Sequence of protein 2:
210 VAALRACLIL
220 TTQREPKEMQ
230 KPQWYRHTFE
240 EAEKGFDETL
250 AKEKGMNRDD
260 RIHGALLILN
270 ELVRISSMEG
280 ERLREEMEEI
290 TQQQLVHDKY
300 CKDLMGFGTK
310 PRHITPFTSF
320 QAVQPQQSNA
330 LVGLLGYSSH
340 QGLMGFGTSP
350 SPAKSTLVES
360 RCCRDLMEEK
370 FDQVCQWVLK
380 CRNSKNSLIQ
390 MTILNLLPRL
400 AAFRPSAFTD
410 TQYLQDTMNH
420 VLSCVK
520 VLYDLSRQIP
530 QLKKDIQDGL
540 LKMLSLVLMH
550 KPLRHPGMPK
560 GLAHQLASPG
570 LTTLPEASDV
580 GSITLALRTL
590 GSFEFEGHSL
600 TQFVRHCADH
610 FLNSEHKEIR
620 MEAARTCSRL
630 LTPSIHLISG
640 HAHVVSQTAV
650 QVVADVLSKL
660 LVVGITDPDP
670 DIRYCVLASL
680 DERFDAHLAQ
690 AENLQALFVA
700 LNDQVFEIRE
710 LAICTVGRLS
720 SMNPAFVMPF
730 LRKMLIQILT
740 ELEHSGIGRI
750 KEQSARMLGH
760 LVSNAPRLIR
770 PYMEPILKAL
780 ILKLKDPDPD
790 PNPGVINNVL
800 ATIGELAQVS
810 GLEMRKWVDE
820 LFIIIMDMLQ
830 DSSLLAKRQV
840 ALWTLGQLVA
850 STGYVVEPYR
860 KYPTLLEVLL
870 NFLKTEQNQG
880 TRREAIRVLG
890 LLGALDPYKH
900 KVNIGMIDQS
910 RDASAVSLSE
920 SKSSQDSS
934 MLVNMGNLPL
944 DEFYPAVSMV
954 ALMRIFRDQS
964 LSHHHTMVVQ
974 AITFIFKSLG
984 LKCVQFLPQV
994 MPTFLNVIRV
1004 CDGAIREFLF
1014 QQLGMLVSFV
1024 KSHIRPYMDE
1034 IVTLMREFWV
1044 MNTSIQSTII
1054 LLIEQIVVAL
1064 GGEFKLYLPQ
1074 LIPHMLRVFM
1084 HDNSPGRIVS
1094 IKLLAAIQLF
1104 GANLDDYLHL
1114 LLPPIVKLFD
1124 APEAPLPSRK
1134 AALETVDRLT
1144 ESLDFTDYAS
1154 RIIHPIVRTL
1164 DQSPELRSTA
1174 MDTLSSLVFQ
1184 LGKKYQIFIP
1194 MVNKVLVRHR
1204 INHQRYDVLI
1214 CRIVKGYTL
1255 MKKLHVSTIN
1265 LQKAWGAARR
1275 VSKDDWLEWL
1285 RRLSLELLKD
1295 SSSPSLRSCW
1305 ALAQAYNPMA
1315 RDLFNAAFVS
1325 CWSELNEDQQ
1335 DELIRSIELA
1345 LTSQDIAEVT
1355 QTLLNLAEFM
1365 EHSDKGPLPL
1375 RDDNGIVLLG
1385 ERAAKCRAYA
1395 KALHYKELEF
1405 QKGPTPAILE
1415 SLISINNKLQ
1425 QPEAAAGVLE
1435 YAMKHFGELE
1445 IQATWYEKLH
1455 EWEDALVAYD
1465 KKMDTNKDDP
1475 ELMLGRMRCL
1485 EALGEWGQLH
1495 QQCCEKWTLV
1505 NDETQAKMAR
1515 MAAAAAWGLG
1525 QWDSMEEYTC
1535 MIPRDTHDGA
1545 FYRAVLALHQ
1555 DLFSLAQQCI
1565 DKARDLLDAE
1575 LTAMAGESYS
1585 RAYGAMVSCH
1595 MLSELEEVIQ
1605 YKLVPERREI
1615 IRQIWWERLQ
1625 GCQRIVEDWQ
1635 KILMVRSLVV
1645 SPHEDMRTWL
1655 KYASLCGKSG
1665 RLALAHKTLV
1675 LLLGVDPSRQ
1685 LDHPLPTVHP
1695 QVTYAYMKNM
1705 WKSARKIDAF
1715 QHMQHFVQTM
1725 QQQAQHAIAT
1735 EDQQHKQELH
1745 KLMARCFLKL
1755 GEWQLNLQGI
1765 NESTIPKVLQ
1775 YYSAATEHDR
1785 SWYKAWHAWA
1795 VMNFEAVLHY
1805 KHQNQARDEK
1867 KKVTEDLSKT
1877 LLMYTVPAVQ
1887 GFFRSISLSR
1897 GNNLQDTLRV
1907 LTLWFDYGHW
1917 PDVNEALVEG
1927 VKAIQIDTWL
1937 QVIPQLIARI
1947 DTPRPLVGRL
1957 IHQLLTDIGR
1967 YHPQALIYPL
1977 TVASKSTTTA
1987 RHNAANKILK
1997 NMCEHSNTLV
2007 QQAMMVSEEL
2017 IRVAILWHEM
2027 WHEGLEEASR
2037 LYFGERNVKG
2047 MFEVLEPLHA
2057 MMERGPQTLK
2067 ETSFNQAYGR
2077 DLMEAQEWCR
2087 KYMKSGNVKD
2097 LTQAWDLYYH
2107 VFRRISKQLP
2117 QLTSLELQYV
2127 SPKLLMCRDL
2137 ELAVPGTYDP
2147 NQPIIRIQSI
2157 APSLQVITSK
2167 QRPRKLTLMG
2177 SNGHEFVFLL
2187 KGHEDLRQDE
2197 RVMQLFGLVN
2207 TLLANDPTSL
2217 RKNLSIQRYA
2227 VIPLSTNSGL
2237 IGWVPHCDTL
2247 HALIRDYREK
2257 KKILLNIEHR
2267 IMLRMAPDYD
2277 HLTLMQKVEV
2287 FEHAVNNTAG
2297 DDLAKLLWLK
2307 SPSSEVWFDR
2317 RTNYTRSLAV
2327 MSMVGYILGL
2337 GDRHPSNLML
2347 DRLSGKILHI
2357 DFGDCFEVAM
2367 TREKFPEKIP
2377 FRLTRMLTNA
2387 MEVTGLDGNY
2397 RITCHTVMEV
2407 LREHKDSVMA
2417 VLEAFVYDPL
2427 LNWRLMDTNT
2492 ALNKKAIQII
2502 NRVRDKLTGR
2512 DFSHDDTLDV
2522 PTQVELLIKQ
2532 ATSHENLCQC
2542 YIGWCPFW

Contacts between the two chains:
Residue I1075 in protein 2 interacts with residue E773 in protein 1 (closest heavy-atom distance 3.6 Å).
Residue Y771 in protein 2 contacts residue L1113 in protein 1 (closest heavy-atom distance 3.4 Å).
Residue H1112 in protein 2 is in contact with residue L767 in protein 1 (closest heavy-atom distance 3.3 Å).
Residue F1082 in protein 2 contacts residue I775 in protein 1 (closest heavy-atom distance 4.3 Å).
Residue M1194 in protein 2 contacts residue A699 in protein 1 (closest heavy-atom distance 3.5 Å).
Residue H1157 in protein 2 contacts residue F705 in protein 1 (closest heavy-atom distance 3.6 Å).
Residue F725 in protein 2 is in contact with residue I1190 in protein 1 (closest heavy-atom distance 3.5 Å).
Residue T1149 in protein 2 contacts residue R731 in protein 1 (closest heavy-atom distance 2.5 Å).
Residue R731 in protein 2 interacts with residue D1150 in protein 1 (closest heavy-atom distance 2.1 Å).
Residue K732 in protein 2 interacts with residue S1153 in protein 1 (closest heavy-atom distance 3.2 Å).
Residue L1113 in protein 2 is in contact with residue Y771 in protein 1 (closest heavy-atom distance 3.3 Å).
Residue V698 in protein 2 interacts with residue F1191 in protein 1 (closest heavy-atom distance 3.4 Å).
Residue A699 in protein 2 is in contact with residue M1194 in protein 1 (closest heavy-atom distance 3.5 Å).
Residue F705 in protein 2 interacts with residue H1157 in protein 1 (closest heavy-atom distance 3.6 Å).
Residue A1152 in protein 2 contacts residue R731 in protein 1 (closest heavy-atom distance 4.3 Å).
Residue M1083 in protein 2 contacts residue I775 in protein 1 (closest heavy-atom distance 3.8 Å).
Residue D1150 in protein 2 is in contact with residue R731 in protein 1 (closest heavy-atom distance 2.1 Å).
Residue L1113 in protein 2 interacts with residue P774 in protein 1 (closest heavy-atom distance 3.4 Å).
Residue V698 in protein 2 is in contact with residue I1156 in protein 1 (closest heavy-atom distance 4.1 Å).
Residue R1154 in protein 2 contacts residue M733 in protein 1 (closest heavy-atom distance 3.2 Å).
Residue Y771 in protein 2 interacts with residue H1112 in protein 1 (closest heavy-atom distance 2.9 Å).
Residue K732 in protein 2 interacts with residue R1154 in protein 1 (closest heavy-atom distance 2.9 Å).
Residue L734 in protein 2 interacts with residue S1153 in protein 1 (closest heavy-atom distance 4.3 Å).
Residue R731 in protein 2 contacts residue A1152 in protein 1 (closest heavy-atom distance 4.3 Å).
Residue P774 in protein 2 contacts residue L1079 in protein 1 (closest heavy-atom distance 3.3 Å).
Residue R1154 in protein 2 contacts residue L734 in protein 1 (closest heavy-atom distance 3.6 Å).
Residue P728 in protein 2 contacts residue A1152 in protein 1 (closest heavy-atom distance 4.5 Å).
Residue I775 in protein 2 interacts with residue M1083 in protein 1 (closest heavy-atom distance 3.9 Å).
Residue R731 in protein 2 contacts residue T1149 in protein 1 (closest heavy-atom distance 2.5 Å).
Residue H1157 in protein 2 contacts residue L734 in protein 1 (closest heavy-atom distance 3.6 Å).
Residue I775 in protein 2 is in contact with residue L1079 in protein 1 (closest heavy-atom distance 3.0 Å).
Residue R731 in protein 2 is in contact with residue Y1151 in protein 1 (closest heavy-atom distance 4.1 Å).
Residue V1160 in protein 2 interacts with residue L700 in protein 1 (closest heavy-atom distance 4.4 Å).
Residue A1152 in protein 2 interacts with residue P728 in protein 1 (closest heavy-atom distance 4.4 Å).
Residue E773 in protein 2 contacts residue I1075 in protein 1 (closest heavy-atom distance 3.7 Å).
Residue L700 in protein 2 interacts with residue V1160 in protein 1 (closest heavy-atom distance 4.4 Å).
Residue P774 in protein 2 contacts residue L1113 in protein 1 (closest heavy-atom distance 3.4 Å).
Residue L1113 in protein 2 contacts residue L779 in protein 1 (closest heavy-atom distance 4.2 Å).
Residue S1153 in protein 2 contacts residue L734 in protein 1 (closest heavy-atom distance 4.3 Å).
Residue Y1151 in protein 2 contacts residue R731 in protein 1 (closest heavy-atom distance 4.1 Å).
Residue L1079 in protein 2 is in contact with residue I775 in protein 1 (closest heavy-atom distance 3.0 Å).
Residue Y771 in protein 2 interacts with residue Y1151 in protein 1 (closest heavy-atom distance 4.2 Å).
Residue L734 in protein 2 is in contact with residue H1157 in protein 1 (closest heavy-atom distance 3.7 Å).
Residue L1079 in protein 2 interacts with residue P774 in protein 1 (closest heavy-atom distance 3.3 Å).
Residue F1191 in protein 2 interacts with residue V698 in protein 1 (closest heavy-atom distance 3.4 Å).
Residue R1080 in protein 2 is in contact with residue I775 in protein 1 (closest heavy-atom distance 3.9 Å).
Residue R1154 in protein 2 interacts with residue K732 in protein 1 (closest heavy-atom distance 2.8 Å).
Residue E773 in protein 2 interacts with residue L1079 in protein 1 (closest heavy-atom distance 3.7 Å).
Residue I1156 in protein 2 interacts with residue V698 in protein 1 (closest heavy-atom distance 4.1 Å).
Residue L767 in protein 2 interacts with residue H1112 in protein 1 (closest heavy-atom distance 3.4 Å).
Residue L734 in protein 2 is in contact with residue R1154 in protein 1 (closest heavy-atom distance 3.5 Å).
Residue L779 in protein 2 is in contact with residue L1113 in protein 1 (closest heavy-atom distance 4.2 Å).
Residue H1112 in protein 2 interacts with residue Y771 in protein 1 (closest heavy-atom distance 2.9 Å).
Residue S1153 in protein 2 contacts residue K732 in protein 1 (closest heavy-atom distance 3.1 Å).
Residue I1190 in protein 2 interacts with residue F725 in protein 1 (closest heavy-atom distance 3.5 Å).
Residue Y1151 in protein 2 interacts with residue Y771 in protein 1 (closest heavy-atom distance 4.2 Å).
Residue M733 in protein 2 interacts with residue R1154 in protein 1 (closest heavy-atom distance 3.2 Å).
Residue I775 in protein 2 interacts with residue R1080 in protein 1 (closest heavy-atom distance 3.8 Å).
Residue I775 in protein 2 is in contact with residue F1082 in protein 1 (closest heavy-atom distance 4.4 Å).
Residue L1079 in protein 2 interacts with residue E773 in protein 1 (closest heavy-atom distance 3.7 Å).

These two protein chains interact to form a complex.

Sequence of protein 1:
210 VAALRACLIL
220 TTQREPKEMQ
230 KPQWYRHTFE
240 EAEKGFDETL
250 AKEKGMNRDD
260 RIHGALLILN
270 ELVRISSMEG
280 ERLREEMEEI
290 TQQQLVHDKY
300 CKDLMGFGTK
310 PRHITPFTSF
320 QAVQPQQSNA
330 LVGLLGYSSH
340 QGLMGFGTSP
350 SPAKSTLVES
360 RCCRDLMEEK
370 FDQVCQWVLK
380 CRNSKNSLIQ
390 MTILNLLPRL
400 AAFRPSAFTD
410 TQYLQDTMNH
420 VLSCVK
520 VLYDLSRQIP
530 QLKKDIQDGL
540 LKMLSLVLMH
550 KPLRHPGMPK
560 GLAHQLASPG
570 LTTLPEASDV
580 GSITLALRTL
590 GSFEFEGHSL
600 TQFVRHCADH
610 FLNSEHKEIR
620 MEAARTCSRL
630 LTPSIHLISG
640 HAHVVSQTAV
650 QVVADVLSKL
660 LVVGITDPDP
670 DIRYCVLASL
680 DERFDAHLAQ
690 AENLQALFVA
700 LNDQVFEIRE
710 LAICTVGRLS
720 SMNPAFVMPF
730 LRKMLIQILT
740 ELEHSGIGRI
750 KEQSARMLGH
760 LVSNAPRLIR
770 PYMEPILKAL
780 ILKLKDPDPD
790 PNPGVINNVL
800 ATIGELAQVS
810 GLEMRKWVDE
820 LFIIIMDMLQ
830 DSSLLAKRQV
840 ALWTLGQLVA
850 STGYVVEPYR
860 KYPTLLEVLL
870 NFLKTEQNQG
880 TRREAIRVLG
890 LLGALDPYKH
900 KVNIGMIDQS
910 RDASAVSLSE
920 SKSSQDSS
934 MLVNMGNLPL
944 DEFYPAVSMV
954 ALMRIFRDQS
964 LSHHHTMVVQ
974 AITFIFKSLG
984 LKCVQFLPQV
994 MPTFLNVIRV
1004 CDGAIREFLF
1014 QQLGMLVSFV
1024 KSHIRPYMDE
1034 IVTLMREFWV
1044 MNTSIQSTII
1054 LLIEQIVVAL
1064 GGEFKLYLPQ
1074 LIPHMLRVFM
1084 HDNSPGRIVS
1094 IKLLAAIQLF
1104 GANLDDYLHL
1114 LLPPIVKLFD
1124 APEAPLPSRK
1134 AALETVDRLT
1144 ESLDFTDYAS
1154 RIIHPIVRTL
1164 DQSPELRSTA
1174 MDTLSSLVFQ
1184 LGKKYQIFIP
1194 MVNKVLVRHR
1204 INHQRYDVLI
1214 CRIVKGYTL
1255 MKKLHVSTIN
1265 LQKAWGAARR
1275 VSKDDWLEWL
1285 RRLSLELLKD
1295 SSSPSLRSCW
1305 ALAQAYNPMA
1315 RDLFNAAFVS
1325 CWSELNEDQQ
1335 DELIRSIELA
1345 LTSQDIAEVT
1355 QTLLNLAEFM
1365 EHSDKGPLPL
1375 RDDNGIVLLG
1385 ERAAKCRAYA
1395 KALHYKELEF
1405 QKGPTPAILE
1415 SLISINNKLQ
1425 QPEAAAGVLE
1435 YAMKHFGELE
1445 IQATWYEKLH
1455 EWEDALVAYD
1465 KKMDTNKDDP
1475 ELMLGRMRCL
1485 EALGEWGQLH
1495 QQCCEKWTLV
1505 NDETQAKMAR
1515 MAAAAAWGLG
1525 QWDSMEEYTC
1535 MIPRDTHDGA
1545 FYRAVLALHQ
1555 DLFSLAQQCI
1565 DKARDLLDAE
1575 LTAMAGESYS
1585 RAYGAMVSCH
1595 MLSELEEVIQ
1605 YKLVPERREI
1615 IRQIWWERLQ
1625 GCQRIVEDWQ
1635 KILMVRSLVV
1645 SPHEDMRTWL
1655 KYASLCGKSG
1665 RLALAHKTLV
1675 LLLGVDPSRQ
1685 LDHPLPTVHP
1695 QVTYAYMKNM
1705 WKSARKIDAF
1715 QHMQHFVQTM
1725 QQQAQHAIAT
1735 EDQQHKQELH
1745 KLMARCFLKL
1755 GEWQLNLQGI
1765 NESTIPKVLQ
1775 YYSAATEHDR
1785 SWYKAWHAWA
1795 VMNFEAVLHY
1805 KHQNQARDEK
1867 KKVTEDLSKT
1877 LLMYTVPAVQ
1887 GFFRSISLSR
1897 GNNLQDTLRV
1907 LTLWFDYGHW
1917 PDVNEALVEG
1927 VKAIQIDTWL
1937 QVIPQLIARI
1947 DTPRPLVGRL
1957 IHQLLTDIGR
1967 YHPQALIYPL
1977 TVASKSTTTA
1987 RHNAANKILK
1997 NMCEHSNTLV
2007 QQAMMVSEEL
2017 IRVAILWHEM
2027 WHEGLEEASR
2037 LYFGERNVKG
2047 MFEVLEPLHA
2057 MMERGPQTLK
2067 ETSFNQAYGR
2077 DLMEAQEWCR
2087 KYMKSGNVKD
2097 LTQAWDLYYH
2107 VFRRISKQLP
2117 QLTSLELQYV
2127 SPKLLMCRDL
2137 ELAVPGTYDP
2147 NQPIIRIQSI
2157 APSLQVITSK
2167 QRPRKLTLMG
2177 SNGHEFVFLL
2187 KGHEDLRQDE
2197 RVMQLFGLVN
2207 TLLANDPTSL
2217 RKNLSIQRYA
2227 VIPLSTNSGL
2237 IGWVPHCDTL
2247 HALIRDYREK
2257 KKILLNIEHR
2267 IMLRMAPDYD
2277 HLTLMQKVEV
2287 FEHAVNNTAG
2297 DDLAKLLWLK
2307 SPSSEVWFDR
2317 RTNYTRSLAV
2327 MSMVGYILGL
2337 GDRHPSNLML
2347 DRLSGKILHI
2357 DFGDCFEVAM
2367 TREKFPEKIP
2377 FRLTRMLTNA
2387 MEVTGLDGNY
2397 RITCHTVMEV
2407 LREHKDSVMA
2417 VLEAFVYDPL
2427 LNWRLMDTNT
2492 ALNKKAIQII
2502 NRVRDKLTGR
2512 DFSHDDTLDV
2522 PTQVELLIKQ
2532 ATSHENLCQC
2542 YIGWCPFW